Sequence of chain B:
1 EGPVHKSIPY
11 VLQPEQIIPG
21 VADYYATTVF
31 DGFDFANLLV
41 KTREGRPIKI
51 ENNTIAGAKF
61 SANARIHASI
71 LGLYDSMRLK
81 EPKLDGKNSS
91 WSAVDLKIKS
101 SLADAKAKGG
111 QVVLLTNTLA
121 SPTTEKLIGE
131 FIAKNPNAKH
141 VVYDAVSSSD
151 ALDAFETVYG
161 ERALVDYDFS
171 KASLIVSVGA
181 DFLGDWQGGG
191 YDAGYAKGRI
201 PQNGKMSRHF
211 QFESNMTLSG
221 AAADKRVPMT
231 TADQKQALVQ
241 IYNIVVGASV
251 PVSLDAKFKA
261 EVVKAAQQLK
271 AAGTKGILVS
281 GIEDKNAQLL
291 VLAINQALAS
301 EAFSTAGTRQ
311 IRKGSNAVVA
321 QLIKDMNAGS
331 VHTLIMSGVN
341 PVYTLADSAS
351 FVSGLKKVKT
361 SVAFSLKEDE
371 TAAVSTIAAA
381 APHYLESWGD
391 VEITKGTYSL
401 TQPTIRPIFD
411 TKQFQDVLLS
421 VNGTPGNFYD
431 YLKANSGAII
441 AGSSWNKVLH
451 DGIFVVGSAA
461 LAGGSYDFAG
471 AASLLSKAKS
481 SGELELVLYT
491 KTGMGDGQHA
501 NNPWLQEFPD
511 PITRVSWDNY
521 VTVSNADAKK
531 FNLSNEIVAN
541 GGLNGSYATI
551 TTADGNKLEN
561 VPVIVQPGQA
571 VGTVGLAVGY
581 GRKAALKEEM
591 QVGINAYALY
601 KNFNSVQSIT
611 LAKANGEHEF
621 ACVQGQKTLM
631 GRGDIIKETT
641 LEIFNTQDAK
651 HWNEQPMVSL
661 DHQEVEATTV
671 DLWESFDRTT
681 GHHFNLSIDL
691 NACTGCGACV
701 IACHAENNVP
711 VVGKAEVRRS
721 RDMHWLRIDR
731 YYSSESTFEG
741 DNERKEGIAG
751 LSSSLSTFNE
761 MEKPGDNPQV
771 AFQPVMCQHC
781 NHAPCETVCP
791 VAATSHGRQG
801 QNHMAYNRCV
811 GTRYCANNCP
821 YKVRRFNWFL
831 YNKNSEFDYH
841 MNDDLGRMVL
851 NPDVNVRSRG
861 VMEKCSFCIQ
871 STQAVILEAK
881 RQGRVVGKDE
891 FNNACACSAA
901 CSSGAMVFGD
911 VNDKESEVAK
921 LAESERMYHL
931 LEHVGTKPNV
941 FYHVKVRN

Sequence of chain A:
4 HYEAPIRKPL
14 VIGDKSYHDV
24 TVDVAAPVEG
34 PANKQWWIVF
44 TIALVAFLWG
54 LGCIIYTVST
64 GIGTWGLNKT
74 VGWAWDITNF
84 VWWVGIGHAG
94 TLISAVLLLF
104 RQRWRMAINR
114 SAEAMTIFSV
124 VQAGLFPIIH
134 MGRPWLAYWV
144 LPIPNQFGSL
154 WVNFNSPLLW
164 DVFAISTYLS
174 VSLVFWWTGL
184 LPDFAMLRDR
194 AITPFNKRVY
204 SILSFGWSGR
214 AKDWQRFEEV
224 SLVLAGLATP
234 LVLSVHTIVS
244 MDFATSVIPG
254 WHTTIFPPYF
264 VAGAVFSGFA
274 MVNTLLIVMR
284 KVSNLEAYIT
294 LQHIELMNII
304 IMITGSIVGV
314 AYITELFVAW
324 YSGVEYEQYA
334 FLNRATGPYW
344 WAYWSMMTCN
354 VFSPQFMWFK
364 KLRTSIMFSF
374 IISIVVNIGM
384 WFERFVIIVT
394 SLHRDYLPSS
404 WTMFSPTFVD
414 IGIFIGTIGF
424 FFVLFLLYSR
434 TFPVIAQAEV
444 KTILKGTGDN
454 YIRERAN

Interface contacts:
Residue R632 in chain B contacts residue W404 in chain A (closest heavy-atom distance 3.6 Å).
Residue N817 in chain B is in contact with residue G75 in chain A (closest heavy-atom distance 3.7 Å).
Residue V810 in chain B contacts residue M134 in chain A (closest heavy-atom distance 3.4 Å).
Residue S720 in chain B is in contact with residue K72 in chain A (closest heavy-atom distance 3.3 Å).
Residue R808 in chain B interacts with residue W154 in chain A (closest heavy-atom distance 2.9 Å).
Residue W828 in chain B interacts with residue N71 in chain A (closest heavy-atom distance 3.6 Å).
Residue R721 in chain B is in contact with residue L70 in chain A (closest heavy-atom distance 2.7 Å).
Residue S720 in chain B interacts with residue N71 in chain A (closest heavy-atom distance 2.6 Å).
Residue R808 in chain B interacts with residue V155 in chain A (closest heavy-atom distance 3.6 Å).
Residue H933 in chain B contacts residue Y329 in chain A (closest heavy-atom distance 3.7 Å).
Residue K822 in chain B interacts with residue T73 in chain A (closest heavy-atom distance 3.6 Å).
Residue Y821 in chain B contacts residue L400 in chain A (closest heavy-atom distance 3.7 Å).
Residue N817 in chain B interacts with residue I251 in chain A (closest heavy-atom distance 3.3 Å).
Residue A539 in chain B interacts with residue M406 in chain A (closest heavy-atom distance 3.3 Å).
Residue R813 in chain B is in contact with residue H133 in chain A (closest heavy-atom distance 2.8 Å).
Residue Q626 in chain B interacts with residue P401 in chain A (closest heavy-atom distance 3.4 Å).
Residue V861 in chain B is in contact with residue R136 in chain A (closest heavy-atom distance 3.6 Å).
Residue R813 in chain B interacts with residue I65 in chain A (closest heavy-atom distance 3.7 Å).
Residue R632 in chain B contacts residue L400 in chain A (closest heavy-atom distance 3.5 Å).
Residue R813 in chain B is in contact with residue L70 in chain A (closest heavy-atom distance 3.3 Å).
Residue R632 in chain B is in contact with residue D398 in chain A (closest heavy-atom distance 2.9 Å).
Residue N818 in chain B is in contact with residue S249 in chain A (closest heavy-atom distance 2.5 Å).
Residue R808 in chain B contacts residue L153 in chain A (closest heavy-atom distance 3.5 Å).
Residue N807 in chain B is in contact with residue W142 in chain A (closest heavy-atom distance 3.1 Å).
Residue R859 in chain B contacts residue G64 in chain A (closest heavy-atom distance 3.6 Å).
Residue F829 in chain B contacts residue G66 in chain A (closest heavy-atom distance 3.7 Å).
Residue P820 in chain B contacts residue Y399 in chain A (closest heavy-atom distance 3.4 Å).
Residue K745 in chain B contacts residue E328 in chain A (closest heavy-atom distance 2.8 Å).
Residue D729 in chain B contacts residue S402 in chain A (closest heavy-atom distance 3.5 Å).
Residue V810 in chain B contacts residue R136 in chain A (closest heavy-atom distance 3.3 Å).
Residue I635 in chain B is in contact with residue P401 in chain A (closest heavy-atom distance 3.6 Å).
Residue R727 in chain B is in contact with residue S403 in chain A (closest heavy-atom distance 3.0 Å).
Residue R808 in chain B contacts residue W142 in chain A (closest heavy-atom distance 3.3 Å).
Residue N818 in chain B interacts with residue V250 in chain A (closest heavy-atom distance 3.2 Å).
Residue K822 in chain B interacts with residue D398 in chain A (closest heavy-atom distance 2.7 Å).
Residue R859 in chain B is in contact with residue R136 in chain A (closest heavy-atom distance 3.5 Å).
Residue C789 in chain B contacts residue N156 in chain A (closest heavy-atom distance 2.7 Å).
Residue W828 in chain B interacts with residue I65 in chain A (closest heavy-atom distance 3.6 Å).
Residue R719 in chain B contacts residue N71 in chain A (closest heavy-atom distance 3.5 Å).
Residue R859 in chain B contacts residue V61 in chain A (closest heavy-atom distance 3.3 Å).
Residue M630 in chain B contacts residue W404 in chain A (closest heavy-atom distance 3.7 Å).
Residue R632 in chain B contacts residue Y329 in chain A (closest heavy-atom distance 3.6 Å).
Residue D634 in chain B interacts with residue Y329 in chain A (closest heavy-atom distance 2.7 Å).
Residue V810 in chain B is in contact with residue W142 in chain A (closest heavy-atom distance 3.6 Å).
Residue C809 in chain B contacts residue R136 in chain A (closest heavy-atom distance 2.9 Å).
Residue R813 in chain B is in contact with residue D79 in chain A (closest heavy-atom distance 3.1 Å).
Residue R721 in chain B interacts with residue W68 in chain A (closest heavy-atom distance 3.2 Å).
Residue Q626 in chain B interacts with residue W404 in chain A (closest heavy-atom distance 3.0 Å).
Residue N807 in chain B interacts with residue R136 in chain A (closest heavy-atom distance 2.7 Å).
Residue D722 in chain B is in contact with residue K72 in chain A (closest heavy-atom distance 2.8 Å).
Residue R859 in chain B contacts residue W138 in chain A (closest heavy-atom distance 3.7 Å).
Residue Y814 in chain B contacts residue W76 in chain A (closest heavy-atom distance 3.4 Å).
Residue Y731 in chain B is in contact with residue S402 in chain A (closest heavy-atom distance 3.5 Å).
Residue L931 in chain B contacts residue Y399 in chain A (closest heavy-atom distance 3.7 Å).
Residue G811 in chain B contacts residue G135 in chain A (closest heavy-atom distance 3.1 Å).
Residue R721 in chain B interacts with residue G66 in chain A (closest heavy-atom distance 3.4 Å).
Residue W828 in chain B interacts with residue G66 in chain A (closest heavy-atom distance 3.7 Å).
Residue V788 in chain B interacts with residue S159 in chain A (closest heavy-atom distance 2.7 Å).
Residue R813 in chain B interacts with residue G75 in chain A (closest heavy-atom distance 3.3 Å).
Residue Y814 in chain B is in contact with residue D245 in chain A (closest heavy-atom distance 2.6 Å).

This data describes a binding interaction between two proteins.